Sequence of chain B:
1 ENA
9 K

These two protein chains interact to form a complex.

Interface contacts:
Residue E295 in chain A contacts residue A3 in chain B (closest heavy-atom distance 4.0 Å).
Residue K123 in chain A interacts with residue K9 in chain B (closest heavy-atom distance 4.5 Å).

Sequence of chain A:
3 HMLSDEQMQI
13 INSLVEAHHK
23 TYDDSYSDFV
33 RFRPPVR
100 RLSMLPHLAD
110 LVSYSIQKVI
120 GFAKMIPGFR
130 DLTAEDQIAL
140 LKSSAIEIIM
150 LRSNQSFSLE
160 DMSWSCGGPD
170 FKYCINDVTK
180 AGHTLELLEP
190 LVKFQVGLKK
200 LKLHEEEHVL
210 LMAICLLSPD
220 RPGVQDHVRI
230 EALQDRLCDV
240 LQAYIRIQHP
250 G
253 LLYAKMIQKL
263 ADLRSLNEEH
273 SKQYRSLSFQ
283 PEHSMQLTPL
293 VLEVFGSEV